Sequence of the second protein:
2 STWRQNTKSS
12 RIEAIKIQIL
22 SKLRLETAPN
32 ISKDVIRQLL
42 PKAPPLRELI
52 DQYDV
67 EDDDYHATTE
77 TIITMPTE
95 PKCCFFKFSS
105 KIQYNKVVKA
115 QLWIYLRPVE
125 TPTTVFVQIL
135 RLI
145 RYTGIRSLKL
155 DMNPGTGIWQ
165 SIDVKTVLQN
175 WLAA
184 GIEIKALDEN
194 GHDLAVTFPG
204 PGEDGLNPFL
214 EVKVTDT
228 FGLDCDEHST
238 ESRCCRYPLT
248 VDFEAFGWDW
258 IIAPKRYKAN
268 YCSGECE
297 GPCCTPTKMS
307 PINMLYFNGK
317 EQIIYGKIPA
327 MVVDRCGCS

Contacts between the two chains:
Residue K43 in the first protein contacts residue G208 in the second protein (closest heavy-atom distance 2.8 Å).
Residue T74 in the first protein is in contact with residue G322 in the second protein (closest heavy-atom distance 2.9 Å).
Residue K23 in the first protein interacts with residue H72 in the second protein (closest heavy-atom distance 3.5 Å).
Residue I79 in the first protein is in contact with residue Q318 in the second protein (closest heavy-atom distance 3.4 Å).
Residue R25 in the first protein contacts residue H72 in the second protein (closest heavy-atom distance 3.4 Å).
Residue E317 in the first protein is in contact with residue M81 in the second protein (closest heavy-atom distance 3.1 Å).
Residue Y321 in the first protein interacts with residue E76 in the second protein (closest heavy-atom distance 2.9 Å).
Residue G322 in the first protein interacts with residue T74 in the second protein (closest heavy-atom distance 3.3 Å).
Residue A73 in the first protein interacts with residue K23 in the second protein (closest heavy-atom distance 2.8 Å).
Residue K323 in the first protein interacts with residue A73 in the second protein (closest heavy-atom distance 3.2 Å).
Residue T74 in the first protein is in contact with residue K323 in the second protein (closest heavy-atom distance 2.9 Å).
Residue P325 in the first protein interacts with residue Y71 in the second protein (closest heavy-atom distance 3.3 Å).
Residue E317 in the first protein interacts with residue P82 in the second protein (closest heavy-atom distance 2.6 Å).
Residue S335 in the first protein interacts with residue T301 in the second protein (closest heavy-atom distance 3.4 Å).
Residue P42 in the first protein contacts residue G208 in the second protein (closest heavy-atom distance 3.3 Å).
Residue P46 in the first protein interacts with residue E214 in the second protein (closest heavy-atom distance 3.5 Å).
Residue D207 in the first protein contacts residue K43 in the second protein (closest heavy-atom distance 3.3 Å).
Residue Q318 in the first protein interacts with residue S104 in the second protein (closest heavy-atom distance 3.4 Å).
Residue P325 in the first protein interacts with residue D70 in the second protein (closest heavy-atom distance 3.4 Å).
Residue E317 in the first protein contacts residue T83 in the second protein (closest heavy-atom distance 3.2 Å).
Residue L41 in the first protein contacts residue G208 in the second protein (closest heavy-atom distance 3.0 Å).
Residue S103 in the first protein interacts with residue Q318 in the second protein (closest heavy-atom distance 2.8 Å).
Residue R38 in the first protein interacts with residue D207 in the second protein (closest heavy-atom distance 3.2 Å).
Residue D70 in the first protein contacts residue P325 in the second protein (closest heavy-atom distance 3.3 Å).
Residue I319 in the first protein contacts residue I79 in the second protein (closest heavy-atom distance 2.7 Å).
Residue Y71 in the first protein contacts residue S22 in the second protein (closest heavy-atom distance 2.7 Å).
Residue T77 in the first protein is in contact with residue Y321 in the second protein (closest heavy-atom distance 3.0 Å).
Residue W163 in the first protein is in contact with residue K43 in the second protein (closest heavy-atom distance 2.8 Å).
Residue G208 in the first protein is in contact with residue K43 in the second protein (closest heavy-atom distance 2.8 Å).
Residue T301 in the first protein contacts residue S335 in the second protein (closest heavy-atom distance 2.7 Å).
Residue Q39 in the first protein interacts with residue N210 in the second protein (closest heavy-atom distance 3.0 Å).
Residue Q39 in the first protein interacts with residue G208 in the second protein (closest heavy-atom distance 3.1 Å).
Residue G294 in the first protein interacts with residue W4 in the second protein (closest heavy-atom distance 2.8 Å).
Residue F212 in the first protein contacts residue P46 in the second protein (closest heavy-atom distance 3.5 Å).
Residue D207 in the first protein interacts with residue R38 in the second protein (closest heavy-atom distance 3.5 Å).
Residue E76 in the first protein contacts residue Y321 in the second protein (closest heavy-atom distance 2.9 Å).
Residue Y71 in the first protein contacts residue K23 in the second protein (closest heavy-atom distance 3.1 Å).
Residue T77 in the first protein contacts residue I320 in the second protein (closest heavy-atom distance 3.4 Å).
Residue G208 in the first protein is in contact with residue L41 in the second protein (closest heavy-atom distance 3.4 Å).
Residue H72 in the first protein contacts residue K23 in the second protein (closest heavy-atom distance 3.4 Å).
Residue K43 in the first protein interacts with residue W163 in the second protein (closest heavy-atom distance 3.0 Å).
Residue I79 in the first protein contacts residue I319 in the second protein (closest heavy-atom distance 2.9 Å).
Residue S22 in the first protein interacts with residue H72 in the second protein (closest heavy-atom distance 3.2 Å).
Residue P82 in the first protein is in contact with residue E317 in the second protein (closest heavy-atom distance 3.2 Å).
Residue Y71 in the first protein contacts residue P325 in the second protein (closest heavy-atom distance 3.3 Å).
Residue Q318 in the first protein interacts with residue I79 in the second protein (closest heavy-atom distance 3.1 Å).
Residue H72 in the first protein is in contact with residue S22 in the second protein (closest heavy-atom distance 3.2 Å).
Residue A73 in the first protein contacts residue K323 in the second protein (closest heavy-atom distance 3.2 Å).
Residue K23 in the first protein contacts residue Y71 in the second protein (closest heavy-atom distance 3.3 Å).
Residue S22 in the first protein contacts residue Y71 in the second protein (closest heavy-atom distance 2.8 Å).
Residue K323 in the first protein is in contact with residue T74 in the second protein (closest heavy-atom distance 3.1 Å).
Residue H72 in the first protein interacts with residue R25 in the second protein (closest heavy-atom distance 3.4 Å).
Residue A296 in the first protein contacts residue T8 in the second protein (closest heavy-atom distance 2.7 Å).
Residue C299 in the first protein is in contact with residue C299 in the second protein (closest heavy-atom distance 2.0 Å).
Residue G208 in the first protein contacts residue Q39 in the second protein (closest heavy-atom distance 3.3 Å).
Residue Q318 in the first protein is in contact with residue I78 in the second protein (closest heavy-atom distance 3.5 Å).
Residue K43 in the first protein contacts residue D207 in the second protein (closest heavy-atom distance 3.4 Å).
Residue K23 in the first protein interacts with residue A73 in the second protein (closest heavy-atom distance 2.8 Å).
Residue G208 in the first protein contacts residue P42 in the second protein (closest heavy-atom distance 3.4 Å).
Residue Y321 in the first protein interacts with residue T77 in the second protein (closest heavy-atom distance 2.9 Å).

Sequence of the first protein:
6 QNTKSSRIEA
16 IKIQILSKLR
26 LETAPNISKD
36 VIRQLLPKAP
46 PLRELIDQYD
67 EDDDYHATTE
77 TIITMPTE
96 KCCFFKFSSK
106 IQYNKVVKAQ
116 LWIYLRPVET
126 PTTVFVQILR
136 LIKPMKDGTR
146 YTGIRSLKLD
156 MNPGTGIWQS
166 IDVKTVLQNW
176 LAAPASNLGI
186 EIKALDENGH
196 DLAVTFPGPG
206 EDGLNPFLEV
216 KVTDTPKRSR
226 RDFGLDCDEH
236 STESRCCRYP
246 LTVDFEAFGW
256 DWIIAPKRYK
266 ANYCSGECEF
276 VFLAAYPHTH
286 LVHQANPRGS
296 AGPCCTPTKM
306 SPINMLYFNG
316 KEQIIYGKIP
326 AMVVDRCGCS

The following describes two proteins that form a bound complex.